Interface contacts:
Residue R1089 in the first protein interacts with residue A375 in the second protein (closest heavy-atom distance 4.3 Å).
Residue S1090 in the first protein is in contact with residue N376 in the second protein (closest heavy-atom distance 4.7 Å).
Residue F1091 in the first protein interacts with residue A375 in the second protein (closest heavy-atom distance 3.8 Å).
Residue S1090 in the first protein is in contact with residue A375 in the second protein (closest heavy-atom distance 2.8 Å).
Residue F1091 in the first protein interacts with residue S378 in the second protein (closest heavy-atom distance 4.9 Å).

Sequence of the first protein:
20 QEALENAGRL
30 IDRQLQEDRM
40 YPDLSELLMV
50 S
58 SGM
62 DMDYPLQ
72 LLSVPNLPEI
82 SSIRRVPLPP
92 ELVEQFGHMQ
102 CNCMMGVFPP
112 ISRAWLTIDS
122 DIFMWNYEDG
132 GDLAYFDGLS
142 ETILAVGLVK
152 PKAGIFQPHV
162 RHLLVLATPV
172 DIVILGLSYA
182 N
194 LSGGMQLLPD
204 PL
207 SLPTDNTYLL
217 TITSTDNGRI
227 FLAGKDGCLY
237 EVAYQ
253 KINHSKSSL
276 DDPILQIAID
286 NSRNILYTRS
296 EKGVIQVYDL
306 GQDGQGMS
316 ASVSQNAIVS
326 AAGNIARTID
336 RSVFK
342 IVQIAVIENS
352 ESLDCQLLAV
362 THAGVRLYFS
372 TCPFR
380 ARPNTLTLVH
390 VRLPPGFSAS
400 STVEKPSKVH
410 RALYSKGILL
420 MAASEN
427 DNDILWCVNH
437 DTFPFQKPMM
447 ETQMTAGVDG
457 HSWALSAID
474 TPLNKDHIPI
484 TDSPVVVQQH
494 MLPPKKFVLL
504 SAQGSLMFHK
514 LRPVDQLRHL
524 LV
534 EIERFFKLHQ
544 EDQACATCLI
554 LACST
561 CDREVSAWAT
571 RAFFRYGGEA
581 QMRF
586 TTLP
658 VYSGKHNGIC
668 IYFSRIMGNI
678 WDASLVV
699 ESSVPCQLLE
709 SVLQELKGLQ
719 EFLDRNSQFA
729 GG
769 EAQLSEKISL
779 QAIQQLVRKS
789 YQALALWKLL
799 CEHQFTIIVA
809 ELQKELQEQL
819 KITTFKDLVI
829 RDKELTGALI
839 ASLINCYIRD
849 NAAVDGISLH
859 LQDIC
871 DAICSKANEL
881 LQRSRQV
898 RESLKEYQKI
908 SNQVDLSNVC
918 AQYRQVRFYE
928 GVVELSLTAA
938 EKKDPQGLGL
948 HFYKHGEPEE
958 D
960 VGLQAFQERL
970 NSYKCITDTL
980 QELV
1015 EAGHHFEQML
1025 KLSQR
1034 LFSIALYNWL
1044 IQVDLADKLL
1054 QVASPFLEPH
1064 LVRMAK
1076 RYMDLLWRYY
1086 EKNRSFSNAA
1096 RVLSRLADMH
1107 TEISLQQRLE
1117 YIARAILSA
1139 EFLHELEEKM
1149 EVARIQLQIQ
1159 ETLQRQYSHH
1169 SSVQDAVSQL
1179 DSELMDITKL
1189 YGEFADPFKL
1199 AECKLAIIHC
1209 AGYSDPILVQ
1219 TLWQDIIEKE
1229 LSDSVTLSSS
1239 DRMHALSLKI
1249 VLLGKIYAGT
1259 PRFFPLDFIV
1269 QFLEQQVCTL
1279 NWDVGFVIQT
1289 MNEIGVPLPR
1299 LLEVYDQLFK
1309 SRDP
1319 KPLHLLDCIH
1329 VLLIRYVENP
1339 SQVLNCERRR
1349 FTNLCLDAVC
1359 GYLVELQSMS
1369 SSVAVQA

Sequence of the second protein:
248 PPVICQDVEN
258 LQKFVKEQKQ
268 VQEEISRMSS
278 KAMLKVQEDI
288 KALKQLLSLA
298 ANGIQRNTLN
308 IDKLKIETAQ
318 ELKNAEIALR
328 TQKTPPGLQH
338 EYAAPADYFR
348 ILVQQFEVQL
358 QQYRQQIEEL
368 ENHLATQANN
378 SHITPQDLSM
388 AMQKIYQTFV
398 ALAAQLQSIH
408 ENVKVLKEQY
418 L

The following describes two proteins that form a bound complex.